The following describes two proteins that form a bound complex.

Contacts between the two chains:
Residue R12 in the first protein interacts with residue I306 in the second protein (closest heavy-atom distance 3.8 Å).
Residue F16 in the first protein contacts residue I306 in the second protein (closest heavy-atom distance 4.8 Å).
Residue L519 in the first protein interacts with residue F288 in the second protein (closest heavy-atom distance 3.5 Å).
Residue A2 in the first protein contacts residue T417 in the second protein (closest heavy-atom distance 4.0 Å).
Residue F17 in the first protein interacts with residue F299 in the second protein (closest heavy-atom distance 3.6 Å).
Residue R9 in the first protein contacts residue E310 in the second protein (closest heavy-atom distance 3.0 Å).
Residue R9 in the first protein contacts residue K309 in the second protein (closest heavy-atom distance 3.9 Å).
Residue T33 in the first protein is in contact with residue F288 in the second protein (closest heavy-atom distance 4.0 Å).
Residue A13 in the first protein interacts with residue P303 in the second protein (closest heavy-atom distance 4.6 Å).
Residue T33 in the first protein interacts with residue F285 in the second protein (closest heavy-atom distance 4.1 Å).
Residue L28 in the first protein interacts with residue F288 in the second protein (closest heavy-atom distance 4.2 Å).
Residue F16 in the first protein interacts with residue F299 in the second protein (closest heavy-atom distance 3.9 Å).
Residue I515 in the first protein interacts with residue F285 in the second protein (closest heavy-atom distance 3.4 Å).
Residue R9 in the first protein is in contact with residue K307 in the second protein (closest heavy-atom distance 4.5 Å).
Residue T33 in the first protein interacts with residue H284 in the second protein (closest heavy-atom distance 2.8 Å).
Residue L28 in the first protein contacts residue V292 in the second protein (closest heavy-atom distance 4.2 Å).
Residue E6 in the first protein is in contact with residue Y414 in the second protein (closest heavy-atom distance 4.8 Å).
Residue V20 in the first protein interacts with residue F299 in the second protein (closest heavy-atom distance 3.5 Å).
Residue T32 in the first protein interacts with residue F285 in the second protein (closest heavy-atom distance 4.9 Å).
Residue G25 in the first protein interacts with residue F288 in the second protein (closest heavy-atom distance 4.8 Å).
Residue F16 in the first protein contacts residue P303 in the second protein (closest heavy-atom distance 3.4 Å).
Residue W29 in the first protein interacts with residue F285 in the second protein (closest heavy-atom distance 3.3 Å).
Residue F16 in the first protein is in contact with residue I302 in the second protein (closest heavy-atom distance 3.6 Å).
Residue L24 in the first protein contacts residue I295 in the second protein (closest heavy-atom distance 3.7 Å).
Residue T32 in the first protein interacts with residue H284 in the second protein (closest heavy-atom distance 4.7 Å).
Residue A13 in the first protein interacts with residue I306 in the second protein (closest heavy-atom distance 3.6 Å).
Residue T3 in the first protein is in contact with residue H418 in the second protein (closest heavy-atom distance 3.2 Å).
Residue F507 in the first protein contacts residue H284 in the second protein (closest heavy-atom distance 4.2 Å).
Residue F507 in the first protein interacts with residue F282 in the second protein (closest heavy-atom distance 3.7 Å).
Residue K512 in the first protein interacts with residue H284 in the second protein (closest heavy-atom distance 4.3 Å).
Residue T32 in the first protein is in contact with residue C291 in the second protein (closest heavy-atom distance 4.8 Å).
Residue E6 in the first protein interacts with residue K307 in the second protein (closest heavy-atom distance 4.9 Å).
Residue T32 in the first protein interacts with residue F288 in the second protein (closest heavy-atom distance 3.2 Å).
Residue E6 in the first protein is in contact with residue H418 in the second protein (closest heavy-atom distance 4.4 Å).
Residue I515 in the first protein is in contact with residue F282 in the second protein (closest heavy-atom distance 4.2 Å).
Residue E34 in the first protein contacts residue H284 in the second protein (closest heavy-atom distance 4.5 Å).
Residue L5 in the first protein is in contact with residue E310 in the second protein (closest heavy-atom distance 4.3 Å).
Residue F17 in the first protein interacts with residue P303 in the second protein (closest heavy-atom distance 3.3 Å).
Residue L519 in the first protein contacts residue F289 in the second protein (closest heavy-atom distance 3.5 Å).
Residue L505 in the first protein contacts residue E283 in the second protein (closest heavy-atom distance 4.2 Å).
Residue R9 in the first protein interacts with residue I306 in the second protein (closest heavy-atom distance 3.1 Å).
Residue L28 in the first protein is in contact with residue I295 in the second protein (closest heavy-atom distance 3.6 Å).
Residue T32 in the first protein contacts residue L287 in the second protein (closest heavy-atom distance 3.7 Å).
Residue I515 in the first protein is in contact with residue F289 in the second protein (closest heavy-atom distance 4.7 Å).
Residue G10 in the first protein is in contact with residue K307 in the second protein (closest heavy-atom distance 4.7 Å).
Residue L28 in the first protein contacts residue C291 in the second protein (closest heavy-atom distance 4.2 Å).
Residue W29 in the first protein contacts residue F288 in the second protein (closest heavy-atom distance 3.8 Å).

Sequence of the first protein:
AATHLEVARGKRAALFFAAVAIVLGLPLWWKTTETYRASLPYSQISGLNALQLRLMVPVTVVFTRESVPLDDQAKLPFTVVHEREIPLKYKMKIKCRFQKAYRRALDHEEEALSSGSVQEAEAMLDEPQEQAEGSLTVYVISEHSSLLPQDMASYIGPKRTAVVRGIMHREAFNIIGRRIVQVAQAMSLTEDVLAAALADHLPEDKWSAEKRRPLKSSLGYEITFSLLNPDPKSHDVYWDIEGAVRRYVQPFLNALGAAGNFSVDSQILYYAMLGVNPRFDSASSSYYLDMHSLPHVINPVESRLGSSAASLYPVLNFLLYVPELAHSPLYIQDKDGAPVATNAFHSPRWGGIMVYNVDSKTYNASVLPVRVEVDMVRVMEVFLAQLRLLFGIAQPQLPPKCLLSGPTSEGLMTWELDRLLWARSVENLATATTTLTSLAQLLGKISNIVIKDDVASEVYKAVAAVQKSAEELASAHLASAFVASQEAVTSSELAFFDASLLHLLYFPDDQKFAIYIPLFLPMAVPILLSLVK

Sequence of the second protein:
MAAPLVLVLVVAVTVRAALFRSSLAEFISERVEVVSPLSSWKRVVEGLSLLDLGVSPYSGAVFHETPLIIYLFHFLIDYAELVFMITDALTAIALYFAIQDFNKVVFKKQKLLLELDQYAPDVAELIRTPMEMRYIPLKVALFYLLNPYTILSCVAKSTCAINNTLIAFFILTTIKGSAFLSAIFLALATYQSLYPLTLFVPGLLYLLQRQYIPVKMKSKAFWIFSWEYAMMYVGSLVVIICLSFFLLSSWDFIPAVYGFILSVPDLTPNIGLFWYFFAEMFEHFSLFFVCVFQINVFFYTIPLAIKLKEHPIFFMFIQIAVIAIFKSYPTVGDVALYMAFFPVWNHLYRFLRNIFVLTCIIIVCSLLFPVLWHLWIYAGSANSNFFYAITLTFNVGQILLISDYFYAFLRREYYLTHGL